Sequence of the first protein:
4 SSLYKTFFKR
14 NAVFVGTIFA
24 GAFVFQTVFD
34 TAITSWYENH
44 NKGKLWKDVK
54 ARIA

Contacts between the two chains:
Residue F22 in the first protein interacts with residue V43 in the second protein (closest heavy-atom distance 3.2 Å).
Residue F22 in the first protein is in contact with residue L39 in the second protein (closest heavy-atom distance 4.4 Å).
Residue A23 in the first protein is in contact with residue L39 in the second protein (closest heavy-atom distance 3.7 Å).
Residue A15 in the first protein interacts with residue L32 in the second protein (closest heavy-atom distance 3.8 Å).
Residue F22 in the first protein contacts residue A36 in the second protein (closest heavy-atom distance 3.6 Å).
Residue A15 in the first protein contacts residue A36 in the second protein (closest heavy-atom distance 3.6 Å).
Residue G19 in the first protein is in contact with residue A36 in the second protein (closest heavy-atom distance 4.0 Å).
Residue G19 in the first protein is in contact with residue L39 in the second protein (closest heavy-atom distance 3.9 Å).
Residue A15 in the first protein interacts with residue N29 in the second protein (closest heavy-atom distance 3.4 Å).
Residue F26 in the first protein is in contact with residue E46 in the second protein (closest heavy-atom distance 3.3 Å).
Residue R13 in the first protein interacts with residue L32 in the second protein (closest heavy-atom distance 4.3 Å).
Residue V16 in the first protein contacts residue L32 in the second protein (closest heavy-atom distance 4.5 Å).
Residue N14 in the first protein is in contact with residue W33 in the second protein (closest heavy-atom distance 4.0 Å).
Residue A15 in the first protein contacts residue W33 in the second protein (closest heavy-atom distance 3.9 Å).
Residue Q29 in the first protein is in contact with residue V43 in the second protein (closest heavy-atom distance 3.5 Å).
Residue R13 in the first protein interacts with residue P28 in the second protein (closest heavy-atom distance 4.4 Å).
Residue V18 in the first protein interacts with residue W33 in the second protein (closest heavy-atom distance 3.9 Å).
Residue F22 in the first protein contacts residue G40 in the second protein (closest heavy-atom distance 3.6 Å).
Residue V18 in the first protein is in contact with residue A36 in the second protein (closest heavy-atom distance 4.0 Å).
Residue A25 in the first protein interacts with residue V43 in the second protein (closest heavy-atom distance 4.8 Å).
Residue Q29 in the first protein is in contact with residue E46 in the second protein (closest heavy-atom distance 4.7 Å).
Residue R13 in the first protein contacts residue N29 in the second protein (closest heavy-atom distance 3.2 Å).
Residue F26 in the first protein contacts residue F42 in the second protein (closest heavy-atom distance 3.6 Å).
Residue F22 in the first protein interacts with residue F44 in the second protein (closest heavy-atom distance 4.6 Å).
Residue F26 in the first protein is in contact with residue V43 in the second protein (closest heavy-atom distance 3.7 Å).

This data describes a binding interaction between two proteins.

Sequence of the second protein:
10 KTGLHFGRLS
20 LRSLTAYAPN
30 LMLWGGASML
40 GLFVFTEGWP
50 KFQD